Interface contacts:
Residue I94 in protein 2 is in contact with residue E68 in protein 1 (closest heavy-atom distance 3.0 Å).
Residue G60 in protein 2 contacts residue F57 in protein 1 (closest heavy-atom distance 4.5 Å).
Residue I94 in protein 2 is in contact with residue K52 in protein 1 (closest heavy-atom distance 3.4 Å).
Residue N53 in protein 2 contacts residue K92 in protein 1 (closest heavy-atom distance 4.4 Å).
Residue W54 in protein 2 is in contact with residue Q93 in protein 1 (closest heavy-atom distance 3.6 Å).
Residue G55 in protein 2 contacts residue K92 in protein 1 (closest heavy-atom distance 2.6 Å).
Residue I91 in protein 2 contacts residue I56 in protein 1 (closest heavy-atom distance 3.1 Å).
Residue Y88 in protein 2 is in contact with residue I89 in protein 1 (closest heavy-atom distance 2.7 Å).
Residue I94 in protein 2 interacts with residue W54 in protein 1 (closest heavy-atom distance 3.7 Å).
Residue I89 in protein 2 interacts with residue N59 in protein 1 (closest heavy-atom distance 3.9 Å).
Residue N53 in protein 2 interacts with residue I94 in protein 1 (closest heavy-atom distance 3.1 Å).
Residue I94 in protein 2 is in contact with residue N53 in protein 1 (closest heavy-atom distance 3.1 Å).
Residue I91 in protein 2 interacts with residue L20 in protein 1 (closest heavy-atom distance 4.7 Å).
Residue F57 in protein 2 is in contact with residue G60 in protein 1 (closest heavy-atom distance 4.5 Å).
Residue W54 in protein 2 interacts with residue I94 in protein 1 (closest heavy-atom distance 3.7 Å).
Residue Q93 in protein 2 interacts with residue K19 in protein 1 (closest heavy-atom distance 3.5 Å).
Residue I89 in protein 2 is in contact with residue M87 in protein 1 (closest heavy-atom distance 3.4 Å).
Residue K92 in protein 2 interacts with residue W54 in protein 1 (closest heavy-atom distance 2.6 Å).
Residue I89 in protein 2 is in contact with residue V58 in protein 1 (closest heavy-atom distance 4.6 Å).
Residue K92 in protein 2 is in contact with residue G55 in protein 1 (closest heavy-atom distance 2.6 Å).
Residue I91 in protein 2 contacts residue W54 in protein 1 (closest heavy-atom distance 3.8 Å).
Residue V16 in protein 2 is in contact with residue I91 in protein 1 (closest heavy-atom distance 4.1 Å).
Residue E68 in protein 2 contacts residue I94 in protein 1 (closest heavy-atom distance 3.0 Å).
Residue F57 in protein 2 interacts with residue I89 in protein 1 (closest heavy-atom distance 4.2 Å).
Residue W54 in protein 2 contacts residue I91 in protein 1 (closest heavy-atom distance 3.8 Å).
Residue I91 in protein 2 interacts with residue F57 in protein 1 (closest heavy-atom distance 3.9 Å).
Residue I91 in protein 2 is in contact with residue V16 in protein 1 (closest heavy-atom distance 4.2 Å).
Residue N53 in protein 2 contacts residue Q93 in protein 1 (closest heavy-atom distance 4.5 Å).
Residue F57 in protein 2 interacts with residue K92 in protein 1 (closest heavy-atom distance 3.9 Å).
Residue L20 in protein 2 contacts residue I91 in protein 1 (closest heavy-atom distance 4.6 Å).
Residue I56 in protein 2 interacts with residue I91 in protein 1 (closest heavy-atom distance 3.1 Å).
Residue Q93 in protein 2 interacts with residue W54 in protein 1 (closest heavy-atom distance 3.7 Å).
Residue M87 in protein 2 contacts residue M87 in protein 1 (closest heavy-atom distance 4.1 Å).
Residue N59 in protein 2 contacts residue I89 in protein 1 (closest heavy-atom distance 4.0 Å).
Residue I56 in protein 2 contacts residue E90 in protein 1 (closest heavy-atom distance 4.4 Å).
Residue K52 in protein 2 contacts residue I94 in protein 1 (closest heavy-atom distance 3.4 Å).
Residue K92 in protein 2 is in contact with residue I56 in protein 1 (closest heavy-atom distance 4.7 Å).
Residue G55 in protein 2 is in contact with residue I91 in protein 1 (closest heavy-atom distance 3.5 Å).
Residue I89 in protein 2 interacts with residue Y88 in protein 1 (closest heavy-atom distance 2.7 Å).
Residue V16 in protein 2 contacts residue E90 in protein 1 (closest heavy-atom distance 3.8 Å).
Residue I89 in protein 2 contacts residue G60 in protein 1 (closest heavy-atom distance 4.2 Å).
Residue V58 in protein 2 interacts with residue I89 in protein 1 (closest heavy-atom distance 4.6 Å).
Residue M87 in protein 2 contacts residue I89 in protein 1 (closest heavy-atom distance 3.3 Å).
Residue I89 in protein 2 interacts with residue F57 in protein 1 (closest heavy-atom distance 4.1 Å).
Residue I91 in protein 2 contacts residue G55 in protein 1 (closest heavy-atom distance 3.4 Å).
Residue G60 in protein 2 is in contact with residue I89 in protein 1 (closest heavy-atom distance 4.2 Å).
Residue I89 in protein 2 interacts with residue I89 in protein 1 (closest heavy-atom distance 3.2 Å).
Residue E90 in protein 2 interacts with residue I56 in protein 1 (closest heavy-atom distance 4.4 Å).
Residue I94 in protein 2 interacts with residue K19 in protein 1 (closest heavy-atom distance 4.5 Å).
Residue W54 in protein 2 interacts with residue K92 in protein 1 (closest heavy-atom distance 2.6 Å).
Residue K19 in protein 2 contacts residue Q93 in protein 1 (closest heavy-atom distance 3.5 Å).
Residue K92 in protein 2 interacts with residue N53 in protein 1 (closest heavy-atom distance 4.4 Å).
Residue Q93 in protein 2 interacts with residue N53 in protein 1 (closest heavy-atom distance 4.5 Å).
Residue G60 in protein 2 contacts residue G60 in protein 1 (closest heavy-atom distance 3.3 Å).
Residue E90 in protein 2 contacts residue F57 in protein 1 (closest heavy-atom distance 2.7 Å).
Residue F57 in protein 2 is in contact with residue I91 in protein 1 (closest heavy-atom distance 4.0 Å).
Residue F57 in protein 2 is in contact with residue E90 in protein 1 (closest heavy-atom distance 2.7 Å).
Residue K92 in protein 2 interacts with residue F57 in protein 1 (closest heavy-atom distance 3.9 Å).
Residue K19 in protein 2 contacts residue I94 in protein 1 (closest heavy-atom distance 4.4 Å).
Residue E90 in protein 2 is in contact with residue V16 in protein 1 (closest heavy-atom distance 3.8 Å).

Sequence of protein 1:
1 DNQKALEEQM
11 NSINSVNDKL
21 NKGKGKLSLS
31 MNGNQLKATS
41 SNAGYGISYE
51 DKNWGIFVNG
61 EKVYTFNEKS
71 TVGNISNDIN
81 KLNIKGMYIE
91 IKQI

Sequence of protein 2:
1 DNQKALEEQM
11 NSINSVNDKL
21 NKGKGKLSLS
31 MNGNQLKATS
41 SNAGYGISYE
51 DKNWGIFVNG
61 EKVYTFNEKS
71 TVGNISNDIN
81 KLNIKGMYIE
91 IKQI

This data describes a binding interaction between two proteins.